Sequence of the second protein:
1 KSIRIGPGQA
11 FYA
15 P

Sequence of the first protein:
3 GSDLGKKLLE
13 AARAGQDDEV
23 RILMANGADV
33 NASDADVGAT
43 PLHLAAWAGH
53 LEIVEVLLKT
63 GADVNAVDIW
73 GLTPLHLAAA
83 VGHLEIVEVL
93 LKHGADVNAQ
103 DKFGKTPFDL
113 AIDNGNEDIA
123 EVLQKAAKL

This data describes a binding interaction between two proteins.

Interface contacts:
Residue L112 in the first protein interacts with residue I5 in the second protein (closest heavy-atom distance 3.8 Å).
Residue L74 in the first protein is in contact with residue G8 in the second protein (closest heavy-atom distance 4.7 Å).
Residue L46 in the first protein contacts residue F11 in the second protein (closest heavy-atom distance 3.7 Å).
Residue A41 in the first protein contacts residue Y12 in the second protein (closest heavy-atom distance 3.4 Å).
Residue D115 in the first protein interacts with residue R4 in the second protein (closest heavy-atom distance 3.1 Å).
Residue H78 in the first protein is in contact with residue I5 in the second protein (closest heavy-atom distance 4.7 Å).
Residue V83 in the first protein contacts residue P15 in the second protein (closest heavy-atom distance 4.8 Å).
Residue V83 in the first protein contacts residue I3 in the second protein (closest heavy-atom distance 3.9 Å).
Residue R15 in the first protein interacts with residue F11 in the second protein (closest heavy-atom distance 2.7 Å).
Residue L46 in the first protein interacts with residue Y12 in the second protein (closest heavy-atom distance 4.1 Å).
Residue W49 in the first protein is in contact with residue I5 in the second protein (closest heavy-atom distance 4.0 Å).
Residue D70 in the first protein is in contact with residue Y12 in the second protein (closest heavy-atom distance 2.7 Å).
Residue L74 in the first protein interacts with residue Y12 in the second protein (closest heavy-atom distance 4.2 Å).
Residue N116 in the first protein interacts with residue R4 in the second protein (closest heavy-atom distance 2.8 Å).
Residue L112 in the first protein interacts with residue R4 in the second protein (closest heavy-atom distance 3.6 Å).
Residue W72 in the first protein is in contact with residue F11 in the second protein (closest heavy-atom distance 3.7 Å).
Residue L79 in the first protein contacts residue Y12 in the second protein (closest heavy-atom distance 3.6 Å).
Residue W72 in the first protein is in contact with residue P7 in the second protein (closest heavy-atom distance 3.8 Å).
Residue W72 in the first protein is in contact with residue Y12 in the second protein (closest heavy-atom distance 4.2 Å).
Residue A41 in the first protein contacts residue F11 in the second protein (closest heavy-atom distance 3.5 Å).
Residue H45 in the first protein is in contact with residue Y12 in the second protein (closest heavy-atom distance 3.5 Å).
Residue R15 in the first protein is in contact with residue Y12 in the second protein (closest heavy-atom distance 2.5 Å).
Residue W49 in the first protein contacts residue I3 in the second protein (closest heavy-atom distance 3.7 Å).
Residue N116 in the first protein interacts with residue S2 in the second protein (closest heavy-atom distance 4.2 Å).
Residue N116 in the first protein interacts with residue I3 in the second protein (closest heavy-atom distance 3.6 Å).
Residue D36 in the first protein interacts with residue F11 in the second protein (closest heavy-atom distance 3.6 Å).
Residue F105 in the first protein is in contact with residue P7 in the second protein (closest heavy-atom distance 3.7 Å).
Residue W72 in the first protein contacts residue G8 in the second protein (closest heavy-atom distance 3.5 Å).
Residue V39 in the first protein contacts residue F11 in the second protein (closest heavy-atom distance 3.7 Å).
Residue W49 in the first protein contacts residue P15 in the second protein (closest heavy-atom distance 3.8 Å).
Residue L79 in the first protein contacts residue I5 in the second protein (closest heavy-atom distance 4.0 Å).
Residue L74 in the first protein interacts with residue I5 in the second protein (closest heavy-atom distance 4.0 Å).
Residue A82 in the first protein contacts residue I3 in the second protein (closest heavy-atom distance 3.7 Å).
Residue K107 in the first protein contacts residue G6 in the second protein (closest heavy-atom distance 5.0 Å).
Residue R15 in the first protein contacts residue A13 in the second protein (closest heavy-atom distance 3.9 Å).
Residue W49 in the first protein interacts with residue Y12 in the second protein (closest heavy-atom distance 2.8 Å).
Residue A82 in the first protein interacts with residue R4 in the second protein (closest heavy-atom distance 4.4 Å).
Residue K107 in the first protein contacts residue I5 in the second protein (closest heavy-atom distance 4.6 Å).
Residue W49 in the first protein interacts with residue A13 in the second protein (closest heavy-atom distance 4.1 Å).
Residue A82 in the first protein contacts residue I5 in the second protein (closest heavy-atom distance 4.0 Å).